Contacts between the two chains:
Residue V46 in protein 1 interacts with residue S71 in protein 2 (closest heavy-atom distance 3.7 Å).
Residue V52 in protein 1 interacts with residue Y33 in protein 2 (closest heavy-atom distance 3.7 Å).
Residue Y33 in protein 1 is in contact with residue V22 in protein 2 (closest heavy-atom distance 3.5 Å).
Residue M55 in protein 1 contacts residue I21 in protein 2 (closest heavy-atom distance 2.8 Å).
Residue F66 in protein 1 contacts residue L78 in protein 2 (closest heavy-atom distance 3.6 Å).
Residue Q84 in protein 1 contacts residue K82 in protein 2 (closest heavy-atom distance 3.6 Å).
Residue M11 in protein 1 interacts with residue Y33 in protein 2 (closest heavy-atom distance 3.8 Å).
Residue V54 in protein 1 is in contact with residue I21 in protein 2 (closest heavy-atom distance 3.5 Å).
Residue A51 in protein 1 is in contact with residue W30 in protein 2 (closest heavy-atom distance 3.7 Å).
Residue L77 in protein 1 interacts with residue M72 in protein 2 (closest heavy-atom distance 3.8 Å).
Residue D67 in protein 1 is in contact with residue Q75 in protein 2 (closest heavy-atom distance 2.9 Å).
Residue Y33 in protein 1 is in contact with residue R24 in protein 2 (closest heavy-atom distance 3.0 Å).
Residue T53 in protein 1 is in contact with residue L23 in protein 2 (closest heavy-atom distance 2.8 Å).
Residue V52 in protein 1 contacts residue L23 in protein 2 (closest heavy-atom distance 3.1 Å).
Residue N49 in protein 1 is in contact with residue Q75 in protein 2 (closest heavy-atom distance 3.7 Å).
Residue T53 in protein 1 contacts residue Y33 in protein 2 (closest heavy-atom distance 2.7 Å).
Residue Y74 in protein 1 interacts with residue V68 in protein 2 (closest heavy-atom distance 3.7 Å).
Residue L80 in protein 1 contacts residue M76 in protein 2 (closest heavy-atom distance 3.6 Å).
Residue T13 in protein 1 is in contact with residue V81 in protein 2 (closest heavy-atom distance 3.1 Å).
Residue V54 in protein 1 interacts with residue I20 in protein 2 (closest heavy-atom distance 3.6 Å).
Residue L77 in protein 1 is in contact with residue L69 in protein 2 (closest heavy-atom distance 3.7 Å).
Residue L80 in protein 1 contacts residue Q51 in protein 2 (closest heavy-atom distance 3.6 Å).
Residue Q84 in protein 1 contacts residue Y48 in protein 2 (closest heavy-atom distance 2.9 Å).
Residue L77 in protein 1 interacts with residue L98 in protein 2 (closest heavy-atom distance 3.4 Å).
Residue N49 in protein 1 is in contact with residue L78 in protein 2 (closest heavy-atom distance 3.6 Å).
Residue Y50 in protein 1 interacts with residue L78 in protein 2 (closest heavy-atom distance 3.6 Å).
Residue Y74 in protein 1 contacts residue R109 in protein 2 (closest heavy-atom distance 3.6 Å).
Residue N36 in protein 1 interacts with residue R24 in protein 2 (closest heavy-atom distance 3.7 Å).
Residue D73 in protein 1 contacts residue Q112 in protein 2 (closest heavy-atom distance 3.6 Å).
Residue G57 in protein 1 is in contact with residue E19 in protein 2 (closest heavy-atom distance 3.0 Å).
Residue L77 in protein 1 contacts residue L102 in protein 2 (closest heavy-atom distance 3.7 Å).
Residue M11 in protein 1 is in contact with residue Q35 in protein 2 (closest heavy-atom distance 3.8 Å).
Residue A51 in protein 1 interacts with residue T29 in protein 2 (closest heavy-atom distance 3.2 Å).
Residue M55 in protein 1 interacts with residue E19 in protein 2 (closest heavy-atom distance 3.2 Å).
Residue Q84 in protein 1 interacts with residue A83 in protein 2 (closest heavy-atom distance 3.1 Å).
Residue N177 in protein 1 is in contact with residue R17 in protein 2 (closest heavy-atom distance 3.0 Å).
Residue D86 in protein 1 interacts with residue K82 in protein 2 (closest heavy-atom distance 2.6 Å).
Residue E181 in protein 1 interacts with residue R17 in protein 2 (closest heavy-atom distance 3.2 Å).
Residue T34 in protein 1 is in contact with residue R24 in protein 2 (closest heavy-atom distance 3.5 Å).
Residue D73 in protein 1 interacts with residue R109 in protein 2 (closest heavy-atom distance 2.9 Å).
Residue D180 in protein 1 contacts residue I20 in protein 2 (closest heavy-atom distance 3.8 Å).
Residue L77 in protein 1 contacts residue L105 in protein 2 (closest heavy-atom distance 3.7 Å).
Residue N49 in protein 1 contacts residue N74 in protein 2 (closest heavy-atom distance 2.8 Å).
Residue A69 in protein 1 interacts with residue V68 in protein 2 (closest heavy-atom distance 3.8 Å).
Residue Y74 in protein 1 interacts with residue D66 in protein 2 (closest heavy-atom distance 2.6 Å).
Residue P83 in protein 1 interacts with residue Y48 in protein 2 (closest heavy-atom distance 3.5 Å).
Residue I56 in protein 1 is in contact with residue E19 in protein 2 (closest heavy-atom distance 3.5 Å).
Residue L184 in protein 1 is in contact with residue P18 in protein 2 (closest heavy-atom distance 3.6 Å).
Residue V46 in protein 1 is in contact with residue Q75 in protein 2 (closest heavy-atom distance 3.5 Å).
Residue A51 in protein 1 interacts with residue Y33 in protein 2 (closest heavy-atom distance 3.8 Å).
Residue L184 in protein 1 contacts residue R17 in protein 2 (closest heavy-atom distance 3.5 Å).
Residue N49 in protein 1 contacts residue W30 in protein 2 (closest heavy-atom distance 3.3 Å).
Residue L184 in protein 1 is in contact with residue I20 in protein 2 (closest heavy-atom distance 3.7 Å).
Residue D180 in protein 1 is in contact with residue R17 in protein 2 (closest heavy-atom distance 3.7 Å).
Residue T13 in protein 1 contacts residue Q35 in protein 2 (closest heavy-atom distance 3.4 Å).
Residue P83 in protein 1 is in contact with residue E91 in protein 2 (closest heavy-atom distance 3.7 Å).
Residue M55 in protein 1 is in contact with residue I20 in protein 2 (closest heavy-atom distance 3.3 Å).
Residue T62 in protein 1 is in contact with residue Y33 in protein 2 (closest heavy-atom distance 3.3 Å).
Residue T13 in protein 1 contacts residue K82 in protein 2 (closest heavy-atom distance 3.0 Å).
Residue Q84 in protein 1 interacts with residue L44 in protein 2 (closest heavy-atom distance 3.4 Å).

The following describes two proteins that form a bound complex.

Sequence of protein 1:
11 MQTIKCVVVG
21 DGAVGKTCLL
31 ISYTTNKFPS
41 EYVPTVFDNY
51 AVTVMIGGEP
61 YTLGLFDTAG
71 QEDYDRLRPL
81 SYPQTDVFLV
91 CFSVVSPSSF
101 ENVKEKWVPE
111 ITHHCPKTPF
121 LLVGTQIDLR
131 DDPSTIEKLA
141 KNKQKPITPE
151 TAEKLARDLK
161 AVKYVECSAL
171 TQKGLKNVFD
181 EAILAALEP

Sequence of protein 2:
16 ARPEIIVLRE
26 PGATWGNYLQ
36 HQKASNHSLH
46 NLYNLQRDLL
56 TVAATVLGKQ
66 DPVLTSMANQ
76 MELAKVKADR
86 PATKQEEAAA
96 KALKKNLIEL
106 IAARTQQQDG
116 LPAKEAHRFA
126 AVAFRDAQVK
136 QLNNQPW